This data describes a binding interaction between two proteins.

Contacts between the two chains:
Residue E218 in the first protein is in contact with residue T9 in the second protein (closest heavy-atom distance 4.4 Å).
Residue E15 in the first protein interacts with residue R72 in the second protein (closest heavy-atom distance 3.8 Å).
Residue L223 in the first protein interacts with residue L8 in the second protein (closest heavy-atom distance 4.2 Å).
Residue N222 in the first protein is in contact with residue L8 in the second protein (closest heavy-atom distance 4.2 Å).
Residue F165 in the first protein contacts residue L73 in the second protein (closest heavy-atom distance 4.1 Å).
Residue S217 in the first protein is in contact with residue K11 in the second protein (closest heavy-atom distance 3.6 Å).
Residue E15 in the first protein contacts residue L73 in the second protein (closest heavy-atom distance 3.4 Å).
Residue V219 in the first protein contacts residue K11 in the second protein (closest heavy-atom distance 4.7 Å).
Residue R220 in the first protein interacts with residue I36 in the second protein (closest heavy-atom distance 4.2 Å).
Residue N88 in the first protein interacts with residue G75 in the second protein (closest heavy-atom distance 4.7 Å).
Residue L57 in the first protein is in contact with residue L73 in the second protein (closest heavy-atom distance 3.5 Å).
Residue V219 in the first protein interacts with residue T7 in the second protein (closest heavy-atom distance 3.5 Å).
Residue D17 in the first protein contacts residue R72 in the second protein (closest heavy-atom distance 2.9 Å).
Residue V39 in the first protein contacts residue T7 in the second protein (closest heavy-atom distance 4.2 Å).
Residue V39 in the first protein interacts with residue V70 in the second protein (closest heavy-atom distance 4.0 Å).
Residue E15 in the first protein is in contact with residue R74 in the second protein (closest heavy-atom distance 4.0 Å).
Residue I211 in the first protein contacts residue T9 in the second protein (closest heavy-atom distance 4.3 Å).
Residue F167 in the first protein contacts residue G75 in the second protein (closest heavy-atom distance 3.6 Å).
Residue L57 in the first protein interacts with residue G75 in the second protein (closest heavy-atom distance 4.0 Å).
Residue E37 in the first protein contacts residue R72 in the second protein (closest heavy-atom distance 2.8 Å).
Residue L38 in the first protein is in contact with residue L8 in the second protein (closest heavy-atom distance 3.5 Å).
Residue I14 in the first protein interacts with residue G75 in the second protein (closest heavy-atom distance 2.8 Å).
Residue S16 in the first protein interacts with residue R72 in the second protein (closest heavy-atom distance 3.4 Å).
Residue V219 in the first protein contacts residue T9 in the second protein (closest heavy-atom distance 4.6 Å).
Residue P18 in the first protein interacts with residue R72 in the second protein (closest heavy-atom distance 3.6 Å).
Residue F165 in the first protein interacts with residue R74 in the second protein (closest heavy-atom distance 3.9 Å).
Residue F221 in the first protein contacts residue L73 in the second protein (closest heavy-atom distance 4.2 Å).
Residue R220 in the first protein interacts with residue L71 in the second protein (closest heavy-atom distance 4.1 Å).
Residue I14 in the first protein is in contact with residue R74 in the second protein (closest heavy-atom distance 3.5 Å).
Residue V39 in the first protein is in contact with residue H68 in the second protein (closest heavy-atom distance 3.6 Å).
Residue V40 in the first protein contacts residue H68 in the second protein (closest heavy-atom distance 3.6 Å).
Residue V40 in the first protein contacts residue T7 in the second protein (closest heavy-atom distance 4.2 Å).
Residue V39 in the first protein contacts residue I44 in the second protein (closest heavy-atom distance 3.9 Å).
Residue V219 in the first protein interacts with residue I36 in the second protein (closest heavy-atom distance 3.3 Å).
Residue C90 in the first protein contacts residue G75 in the second protein (closest heavy-atom distance 3.6 Å).
Residue I14 in the first protein contacts residue L73 in the second protein (closest heavy-atom distance 3.6 Å).
Residue F221 in the first protein is in contact with residue L8 in the second protein (closest heavy-atom distance 3.6 Å).
Residue N222 in the first protein contacts residue R72 in the second protein (closest heavy-atom distance 3.5 Å).
Residue N222 in the first protein interacts with residue L71 in the second protein (closest heavy-atom distance 3.0 Å).
Residue L38 in the first protein contacts residue V70 in the second protein (closest heavy-atom distance 4.7 Å).
Residue V39 in the first protein is in contact with residue L8 in the second protein (closest heavy-atom distance 3.4 Å).
Residue F221 in the first protein interacts with residue T9 in the second protein (closest heavy-atom distance 3.6 Å).
Residue E37 in the first protein contacts residue L71 in the second protein (closest heavy-atom distance 4.2 Å).
Residue V219 in the first protein contacts residue L71 in the second protein (closest heavy-atom distance 3.5 Å).
Residue F165 in the first protein interacts with residue G75 in the second protein (closest heavy-atom distance 3.2 Å).
Residue S16 in the first protein contacts residue L71 in the second protein (closest heavy-atom distance 3.2 Å).
Residue E216 in the first protein interacts with residue K11 in the second protein (closest heavy-atom distance 4.2 Å).
Residue V40 in the first protein interacts with residue L8 in the second protein (closest heavy-atom distance 3.7 Å).
Residue S16 in the first protein contacts residue L73 in the second protein (closest heavy-atom distance 2.9 Å).
Residue E15 in the first protein contacts residue R42 in the second protein (closest heavy-atom distance 3.8 Å).
Residue E37 in the first protein interacts with residue V70 in the second protein (closest heavy-atom distance 3.3 Å).
Residue F56 in the first protein is in contact with residue L8 in the second protein (closest heavy-atom distance 4.7 Å).
Residue L13 in the first protein interacts with residue R74 in the second protein (closest heavy-atom distance 3.8 Å).
Residue R220 in the first protein interacts with residue L73 in the second protein (closest heavy-atom distance 3.9 Å).
Residue L41 in the first protein is in contact with residue L8 in the second protein (closest heavy-atom distance 3.0 Å).
Residue L13 in the first protein is in contact with residue G75 in the second protein (closest heavy-atom distance 3.4 Å).
Residue S217 in the first protein interacts with residue E34 in the second protein (closest heavy-atom distance 4.7 Å).
Residue E15 in the first protein interacts with residue G75 in the second protein (closest heavy-atom distance 4.7 Å).
Residue F167 in the first protein is in contact with residue L73 in the second protein (closest heavy-atom distance 4.6 Å).
Residue F221 in the first protein is in contact with residue L71 in the second protein (closest heavy-atom distance 3.6 Å).

Sequence of the second protein:
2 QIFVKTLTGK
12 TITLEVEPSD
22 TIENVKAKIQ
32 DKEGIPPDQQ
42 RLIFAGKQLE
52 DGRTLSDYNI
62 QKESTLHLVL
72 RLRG

Sequence of the first protein:
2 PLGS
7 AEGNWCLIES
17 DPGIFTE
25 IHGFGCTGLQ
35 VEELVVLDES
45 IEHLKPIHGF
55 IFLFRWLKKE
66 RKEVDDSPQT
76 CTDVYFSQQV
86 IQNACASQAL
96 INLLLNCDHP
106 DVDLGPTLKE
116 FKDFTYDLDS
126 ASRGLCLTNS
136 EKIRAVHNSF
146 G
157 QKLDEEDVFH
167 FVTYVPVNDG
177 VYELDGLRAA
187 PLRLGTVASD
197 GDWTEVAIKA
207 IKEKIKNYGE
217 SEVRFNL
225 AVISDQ